Residue-level contacts at the interface:
Residue T354 in chain B is in contact with residue Q244 in chain A (closest heavy-atom distance 3.4 Å).
Residue T110 in chain B contacts residue F300 in chain A (closest heavy-atom distance 3.7 Å).
Residue R410 in chain B interacts with residue L227 in chain A (closest heavy-atom distance 3.3 Å).
Residue D138 in chain B is in contact with residue N182 in chain A (closest heavy-atom distance 2.6 Å).
Residue F372 in chain B interacts with residue F228 in chain A (closest heavy-atom distance 3.6 Å).
Residue P411 in chain B is in contact with residue Y236 in chain A (closest heavy-atom distance 3.6 Å).
Residue E460 in chain B contacts residue R149 in chain A (closest heavy-atom distance 2.7 Å).
Residue R106 in chain B is in contact with residue T93 in chain A (closest heavy-atom distance 2.7 Å).
Residue H135 in chain B interacts with residue N182 in chain A (closest heavy-atom distance 3.2 Å).
Residue H135 in chain B is in contact with residue G183 in chain A (closest heavy-atom distance 3.8 Å).
Residue G409 in chain B is in contact with residue Q233 in chain A (closest heavy-atom distance 3.3 Å).
Residue R180 in chain B is in contact with residue C109 in chain A (closest heavy-atom distance 3.5 Å).
Residue T354 in chain B contacts residue L241 in chain A (closest heavy-atom distance 3.4 Å).
Residue Q112 in chain B is in contact with residue A304 in chain A (closest heavy-atom distance 3.4 Å).
Residue H141 in chain B is in contact with residue Y180 in chain A (closest heavy-atom distance 3.2 Å).
Residue F372 in chain B interacts with residue L221 in chain A (closest heavy-atom distance 3.5 Å).
Residue R106 in chain B contacts residue H94 in chain A (closest heavy-atom distance 3.5 Å).
Residue I351 in chain B is in contact with residue L241 in chain A (closest heavy-atom distance 3.8 Å).
Residue D138 in chain B is in contact with residue G183 in chain A (closest heavy-atom distance 3.2 Å).
Residue L109 in chain B interacts with residue F300 in chain A (closest heavy-atom distance 3.6 Å).
Residue Q112 in chain B is in contact with residue N110 in chain A (closest heavy-atom distance 3.5 Å).
Residue D371 in chain B interacts with residue A229 in chain A (closest heavy-atom distance 3.7 Å).
Residue F372 in chain B interacts with residue P225 in chain A (closest heavy-atom distance 3.2 Å).
Residue R245 in chain B interacts with residue P146 in chain A (closest heavy-atom distance 3.4 Å).
Residue R410 in chain B is in contact with residue F228 in chain A (closest heavy-atom distance 3.4 Å).
Residue M361 in chain B is in contact with residue Q233 in chain A (closest heavy-atom distance 2.7 Å).
Residue C266 in chain B interacts with residue C298 in chain A (closest heavy-atom distance 3.6 Å).
Residue P458 in chain B contacts residue Y317 in chain A (closest heavy-atom distance 3.8 Å).
Residue D138 in chain B interacts with residue Y181 in chain A (closest heavy-atom distance 3.3 Å).
Residue P458 in chain B interacts with residue R296 in chain A (closest heavy-atom distance 3.8 Å).
Residue P363 in chain B is in contact with residue Q233 in chain A (closest heavy-atom distance 3.4 Å).
Residue D406 in chain B interacts with residue F228 in chain A (closest heavy-atom distance 3.7 Å).
Residue N369 in chain B contacts residue A229 in chain A (closest heavy-atom distance 3.2 Å).
Residue D138 in chain B is in contact with residue Y180 in chain A (closest heavy-atom distance 2.9 Å).
Residue P411 in chain B interacts with residue V237 in chain A (closest heavy-atom distance 3.8 Å).
Residue R111 in chain B interacts with residue N110 in chain A (closest heavy-atom distance 3.8 Å).
Residue H108 in chain B contacts residue I315 in chain A (closest heavy-atom distance 3.4 Å).
Residue N369 in chain B interacts with residue F228 in chain A (closest heavy-atom distance 2.3 Å).
Residue R111 in chain B is in contact with residue D301 in chain A (closest heavy-atom distance 2.6 Å).
Residue T110 in chain B interacts with residue C298 in chain A (closest heavy-atom distance 3.7 Å).
Residue E460 in chain B interacts with residue P293 in chain A (closest heavy-atom distance 3.3 Å).
Residue H108 in chain B is in contact with residue G96 in chain A (closest heavy-atom distance 3.8 Å).
Residue R245 in chain B interacts with residue P113 in chain A (closest heavy-atom distance 3.5 Å).
Residue R106 in chain B contacts residue G96 in chain A (closest heavy-atom distance 3.5 Å).
Residue N369 in chain B is in contact with residue L230 in chain A (closest heavy-atom distance 2.9 Å).
Residue R385 in chain B is in contact with residue R267 in chain A (closest heavy-atom distance 3.1 Å).
Residue R410 in chain B contacts residue Y236 in chain A (closest heavy-atom distance 3.8 Å).
Residue E343 in chain B is in contact with residue V246 in chain A (closest heavy-atom distance 3.3 Å).
Residue Q145 in chain B is in contact with residue R154 in chain A (closest heavy-atom distance 3.1 Å).
Residue A378 in chain B is in contact with residue R267 in chain A (closest heavy-atom distance 3.1 Å).
Residue C266 in chain B interacts with residue R296 in chain A (closest heavy-atom distance 3.0 Å).
Residue R111 in chain B is in contact with residue T299 in chain A (closest heavy-atom distance 3.0 Å).
Residue R350 in chain B contacts residue Q244 in chain A (closest heavy-atom distance 2.9 Å).
Residue P370 in chain B contacts residue A229 in chain A (closest heavy-atom distance 3.3 Å).
Residue R106 in chain B contacts residue L92 in chain A (closest heavy-atom distance 3.5 Å).
Residue R111 in chain B interacts with residue F300 in chain A (closest heavy-atom distance 3.6 Å).
Residue L407 in chain B is in contact with residue F228 in chain A (closest heavy-atom distance 3.6 Å).
Residue R245 in chain B is in contact with residue G111 in chain A (closest heavy-atom distance 3.3 Å).
Residue R245 in chain B is in contact with residue D112 in chain A (closest heavy-atom distance 2.5 Å).
Residue F247 in chain B interacts with residue N110 in chain A (closest heavy-atom distance 3.7 Å).

Sequence of chain B:
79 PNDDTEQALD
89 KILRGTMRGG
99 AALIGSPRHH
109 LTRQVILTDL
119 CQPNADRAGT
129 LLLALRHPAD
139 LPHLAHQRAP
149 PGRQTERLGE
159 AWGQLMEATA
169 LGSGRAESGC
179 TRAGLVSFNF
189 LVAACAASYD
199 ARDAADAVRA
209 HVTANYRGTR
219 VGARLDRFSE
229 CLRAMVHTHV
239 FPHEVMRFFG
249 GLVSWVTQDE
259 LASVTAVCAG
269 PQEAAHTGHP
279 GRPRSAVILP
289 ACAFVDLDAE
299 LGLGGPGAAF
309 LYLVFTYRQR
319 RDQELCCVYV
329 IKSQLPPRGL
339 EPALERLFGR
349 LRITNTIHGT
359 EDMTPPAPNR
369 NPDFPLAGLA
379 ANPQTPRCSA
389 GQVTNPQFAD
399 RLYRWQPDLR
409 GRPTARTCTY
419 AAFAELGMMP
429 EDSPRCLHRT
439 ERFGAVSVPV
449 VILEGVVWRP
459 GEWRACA

Sequence of chain A:
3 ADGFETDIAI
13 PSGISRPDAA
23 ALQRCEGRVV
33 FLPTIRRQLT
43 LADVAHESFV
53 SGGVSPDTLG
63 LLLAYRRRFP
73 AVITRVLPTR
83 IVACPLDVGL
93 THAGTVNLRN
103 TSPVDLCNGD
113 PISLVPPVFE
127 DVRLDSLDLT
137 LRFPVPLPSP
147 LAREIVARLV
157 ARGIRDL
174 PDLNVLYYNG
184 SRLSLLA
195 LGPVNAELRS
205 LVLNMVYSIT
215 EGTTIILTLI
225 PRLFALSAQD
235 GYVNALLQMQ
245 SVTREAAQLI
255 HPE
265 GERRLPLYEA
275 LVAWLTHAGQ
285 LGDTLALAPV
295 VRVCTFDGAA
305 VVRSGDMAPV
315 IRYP

These two protein chains interact to form a complex.